This data describes a binding interaction between two proteins.

Sequence of the first protein:
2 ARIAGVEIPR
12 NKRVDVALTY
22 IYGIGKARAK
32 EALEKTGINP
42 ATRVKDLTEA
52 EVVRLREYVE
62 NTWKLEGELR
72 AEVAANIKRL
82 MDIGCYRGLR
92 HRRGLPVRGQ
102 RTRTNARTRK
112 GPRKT

Interface contacts:
Residue R57 in the first protein interacts with residue E23 in the second protein (closest heavy-atom distance 4.8 Å).
Residue R57 in the first protein contacts residue I22 in the second protein (closest heavy-atom distance 3.0 Å).
Residue R57 in the first protein is in contact with residue V21 in the second protein (closest heavy-atom distance 3.1 Å).
Residue R3 in the first protein is in contact with residue I22 in the second protein (closest heavy-atom distance 3.8 Å).

Sequence of the second protein:
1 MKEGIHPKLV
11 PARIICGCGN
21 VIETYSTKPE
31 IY